This data describes a binding interaction between two proteins.

Sequence of chain A:
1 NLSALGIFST

Sequence of chain B:
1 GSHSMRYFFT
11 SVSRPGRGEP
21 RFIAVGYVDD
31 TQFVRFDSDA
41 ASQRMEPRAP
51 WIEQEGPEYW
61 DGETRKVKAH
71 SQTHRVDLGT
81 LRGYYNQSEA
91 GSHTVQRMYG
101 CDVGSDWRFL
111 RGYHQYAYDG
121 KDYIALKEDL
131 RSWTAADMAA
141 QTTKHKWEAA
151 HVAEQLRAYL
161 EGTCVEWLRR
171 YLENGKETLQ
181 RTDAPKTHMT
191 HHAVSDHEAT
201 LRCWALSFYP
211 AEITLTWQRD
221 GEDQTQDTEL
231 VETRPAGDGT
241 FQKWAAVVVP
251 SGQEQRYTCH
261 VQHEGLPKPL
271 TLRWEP

Contacts between the two chains:
Residue L156 in chain B contacts residue I7 in chain A (closest heavy-atom distance 4.4 Å).
Residue T73 in chain B contacts residue F8 in chain A (closest heavy-atom distance 3.5 Å).
Residue F9 in chain B is in contact with residue L2 in chain A (closest heavy-atom distance 3.3 Å).
Residue Y99 in chain B contacts residue I7 in chain A (closest heavy-atom distance 3.9 Å).
Residue Y84 in chain B is in contact with residue T10 in chain A (closest heavy-atom distance 3.0 Å).
Residue Y159 in chain B is in contact with residue L5 in chain A (closest heavy-atom distance 4.2 Å).
Residue L156 in chain B contacts residue G6 in chain A (closest heavy-atom distance 3.5 Å).
Residue Q155 in chain B is in contact with residue G6 in chain A (closest heavy-atom distance 3.0 Å).
Residue E63 in chain B is in contact with residue L2 in chain A (closest heavy-atom distance 3.0 Å).
Residue Y171 in chain B is in contact with residue N1 in chain A (closest heavy-atom distance 2.9 Å).
Residue Y159 in chain B contacts residue N1 in chain A (closest heavy-atom distance 2.8 Å).
Residue T163 in chain B is in contact with residue N1 in chain A (closest heavy-atom distance 3.7 Å).
Residue V152 in chain B is in contact with residue F8 in chain A (closest heavy-atom distance 4.0 Å).
Residue Y7 in chain B contacts residue N1 in chain A (closest heavy-atom distance 2.9 Å).
Residue Y159 in chain B contacts residue L2 in chain A (closest heavy-atom distance 3.8 Å).
Residue W147 in chain B contacts residue S9 in chain A (closest heavy-atom distance 2.7 Å).
Residue T143 in chain B is in contact with residue T10 in chain A (closest heavy-atom distance 2.4 Å).
Residue Y7 in chain B contacts residue L2 in chain A (closest heavy-atom distance 3.5 Å).
Residue Y116 in chain B contacts residue T10 in chain A (closest heavy-atom distance 3.6 Å).
Residue D77 in chain B interacts with residue F8 in chain A (closest heavy-atom distance 4.7 Å).
Residue K66 in chain B interacts with residue N1 in chain A (closest heavy-atom distance 3.1 Å).
Residue H70 in chain B is in contact with residue L2 in chain A (closest heavy-atom distance 3.7 Å).
Residue Y99 in chain B is in contact with residue S3 in chain A (closest heavy-atom distance 3.1 Å).
Residue K66 in chain B is in contact with residue A4 in chain A (closest heavy-atom distance 4.0 Å).
Residue V67 in chain B is in contact with residue L2 in chain A (closest heavy-atom distance 4.6 Å).
Residue Y123 in chain B interacts with residue T10 in chain A (closest heavy-atom distance 3.7 Å).
Residue T80 in chain B contacts residue T10 in chain A (closest heavy-atom distance 3.6 Å).
Residue Y99 in chain B is in contact with residue L2 in chain A (closest heavy-atom distance 3.0 Å).
Residue D77 in chain B contacts residue S9 in chain A (closest heavy-atom distance 3.5 Å).
Residue Q155 in chain B contacts residue L5 in chain A (closest heavy-atom distance 3.5 Å).
Residue Y59 in chain B contacts residue N1 in chain A (closest heavy-atom distance 3.8 Å).
Residue R97 in chain B is in contact with residue I7 in chain A (closest heavy-atom distance 4.3 Å).
Residue L156 in chain B contacts residue L5 in chain A (closest heavy-atom distance 3.7 Å).
Residue W147 in chain B interacts with residue F8 in chain A (closest heavy-atom distance 3.4 Å).
Residue H70 in chain B interacts with residue S3 in chain A (closest heavy-atom distance 3.3 Å).
Residue R97 in chain B contacts residue F8 in chain A (closest heavy-atom distance 4.2 Å).
Residue Y159 in chain B interacts with residue S3 in chain A (closest heavy-atom distance 3.3 Å).
Residue A150 in chain B interacts with residue F8 in chain A (closest heavy-atom distance 3.9 Å).
Residue H70 in chain B is in contact with residue I7 in chain A (closest heavy-atom distance 3.8 Å).
Residue L81 in chain B interacts with residue T10 in chain A (closest heavy-atom distance 3.4 Å).
Residue M5 in chain B interacts with residue N1 in chain A (closest heavy-atom distance 3.6 Å).
Residue E63 in chain B contacts residue N1 in chain A (closest heavy-atom distance 3.4 Å).
Residue H114 in chain B is in contact with residue I7 in chain A (closest heavy-atom distance 4.6 Å).
Residue K66 in chain B is in contact with residue S3 in chain A (closest heavy-atom distance 3.5 Å).
Residue K146 in chain B is in contact with residue F8 in chain A (closest heavy-atom distance 3.6 Å).
Residue H114 in chain B interacts with residue G6 in chain A (closest heavy-atom distance 4.6 Å).
Residue K66 in chain B contacts residue L2 in chain A (closest heavy-atom distance 2.9 Å).
Residue L156 in chain B contacts residue S3 in chain A (closest heavy-atom distance 4.4 Å).
Residue T73 in chain B contacts residue S9 in chain A (closest heavy-atom distance 3.8 Å).
Residue M45 in chain B is in contact with residue L2 in chain A (closest heavy-atom distance 3.5 Å).
Residue D77 in chain B interacts with residue T10 in chain A (closest heavy-atom distance 2.9 Å).
Residue K146 in chain B is in contact with residue T10 in chain A (closest heavy-atom distance 3.3 Å).
Residue W147 in chain B contacts residue T10 in chain A (closest heavy-atom distance 4.0 Å).
Residue T73 in chain B interacts with residue I7 in chain A (closest heavy-atom distance 3.7 Å).
Residue A158 in chain B contacts residue L5 in chain A (closest heavy-atom distance 3.9 Å).
Residue K146 in chain B interacts with residue S9 in chain A (closest heavy-atom distance 3.6 Å).
Residue R97 in chain B is in contact with residue G6 in chain A (closest heavy-atom distance 4.8 Å).
Residue W167 in chain B contacts residue N1 in chain A (closest heavy-atom distance 3.2 Å).
Residue V76 in chain B contacts residue S9 in chain A (closest heavy-atom distance 3.6 Å).
Residue V152 in chain B contacts residue G6 in chain A (closest heavy-atom distance 3.2 Å).